Sequence of chain A:
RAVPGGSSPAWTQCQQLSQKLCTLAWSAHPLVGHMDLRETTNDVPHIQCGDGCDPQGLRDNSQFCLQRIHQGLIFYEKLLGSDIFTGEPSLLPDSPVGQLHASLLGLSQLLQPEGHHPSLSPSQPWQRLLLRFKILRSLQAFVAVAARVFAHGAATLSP

Interface contacts:
Residue M35 in chain B is in contact with residue P94 in chain A (closest heavy-atom distance 4.1 Å).
Residue P30 in chain B is in contact with residue S100 in chain A (closest heavy-atom distance 4.4 Å).
Residue Q135 in chain B is in contact with residue W137 in chain A (closest heavy-atom distance 2.2 Å).
Residue L141 in chain B is in contact with residue P94 in chain A (closest heavy-atom distance 4.4 Å).
Residue W137 in chain B interacts with residue L141 in chain A (closest heavy-atom distance 3.1 Å).
Residue L31 in chain B interacts with residue F144 in chain A (closest heavy-atom distance 3.3 Å).
Residue P94 in chain B contacts residue V32 in chain A (closest heavy-atom distance 4.9 Å).
Residue P30 in chain B is in contact with residue V102 in chain A (closest heavy-atom distance 3.9 Å).
Residue L31 in chain B interacts with residue L147 in chain A (closest heavy-atom distance 4.0 Å).
Residue L140 in chain B interacts with residue F144 in chain A (closest heavy-atom distance 3.3 Å).
Residue P94 in chain B contacts residue H34 in chain A (closest heavy-atom distance 3.5 Å).
Residue H29 in chain B is in contact with residue H29 in chain A (closest heavy-atom distance 4.0 Å).
Residue D36 in chain B contacts residue S95 in chain A (closest heavy-atom distance 4.8 Å).
Residue L141 in chain B contacts residue L140 in chain A (closest heavy-atom distance 3.4 Å).
Residue H29 in chain B interacts with residue V32 in chain A (closest heavy-atom distance 4.8 Å).
Residue E93 in chain B interacts with residue H34 in chain A (closest heavy-atom distance 3.2 Å).
Residue L31 in chain B contacts residue A28 in chain A (closest heavy-atom distance 3.0 Å).
Residue S95 in chain B is in contact with residue V32 in chain A (closest heavy-atom distance 4.5 Å).
Residue H29 in chain B contacts residue L96 in chain A (closest heavy-atom distance 4.8 Å).
Residue W137 in chain B interacts with residue H34 in chain A (closest heavy-atom distance 4.0 Å).
Residue H29 in chain B interacts with residue F144 in chain A (closest heavy-atom distance 3.6 Å).
Residue S95 in chain B interacts with residue G33 in chain A (closest heavy-atom distance 4.9 Å).
Residue L96 in chain B is in contact with residue V32 in chain A (closest heavy-atom distance 3.0 Å).
Residue V32 in chain B interacts with residue P94 in chain A (closest heavy-atom distance 3.0 Å).
Residue P136 in chain B is in contact with residue H34 in chain A (closest heavy-atom distance 3.1 Å).
Residue L31 in chain B is in contact with residue F90 in chain A (closest heavy-atom distance 4.8 Å).
Residue L97 in chain B contacts residue V32 in chain A (closest heavy-atom distance 4.2 Å).
Residue P30 in chain B is in contact with residue H29 in chain A (closest heavy-atom distance 4.2 Å).
Residue L31 in chain B contacts residue P94 in chain A (closest heavy-atom distance 4.6 Å).
Residue W137 in chain B is in contact with residue F144 in chain A (closest heavy-atom distance 4.0 Å).
Residue H34 in chain B interacts with residue S95 in chain A (closest heavy-atom distance 4.5 Å).
Residue G33 in chain B is in contact with residue L96 in chain A (closest heavy-atom distance 3.5 Å).
Residue E93 in chain B contacts residue M35 in chain A (closest heavy-atom distance 3.0 Å).
Residue G33 in chain B is in contact with residue P94 in chain A (closest heavy-atom distance 4.9 Å).
Residue Q138 in chain B is in contact with residue W137 in chain A (closest heavy-atom distance 3.0 Å).
Residue L31 in chain B interacts with residue L140 in chain A (closest heavy-atom distance 3.4 Å).
Residue V32 in chain B contacts residue F144 in chain A (closest heavy-atom distance 4.9 Å).
Residue V32 in chain B is in contact with residue S95 in chain A (closest heavy-atom distance 4.7 Å).
Residue P30 in chain B contacts residue A28 in chain A (closest heavy-atom distance 3.2 Å).
Residue P30 in chain B interacts with residue L96 in chain A (closest heavy-atom distance 2.8 Å).
Residue V32 in chain B contacts residue R143 in chain A (closest heavy-atom distance 3.6 Å).
Residue L31 in chain B is in contact with residue H29 in chain A (closest heavy-atom distance 3.5 Å).
Residue L141 in chain B interacts with residue W137 in chain A (closest heavy-atom distance 3.5 Å).
Residue V32 in chain B contacts residue L96 in chain A (closest heavy-atom distance 3.9 Å).
Residue L31 in chain B is in contact with residue V102 in chain A (closest heavy-atom distance 3.6 Å).
Residue V32 in chain B interacts with residue L140 in chain A (closest heavy-atom distance 3.7 Å).
Residue G33 in chain B is in contact with residue S95 in chain A (closest heavy-atom distance 4.7 Å).
Residue E93 in chain B is in contact with residue G33 in chain A (closest heavy-atom distance 4.8 Å).
Residue H34 in chain B contacts residue P94 in chain A (closest heavy-atom distance 5.0 Å).
Residue E93 in chain B is in contact with residue D36 in chain A (closest heavy-atom distance 3.8 Å).
Residue W137 in chain B is in contact with residue L140 in chain A (closest heavy-atom distance 3.5 Å).
Residue L140 in chain B interacts with residue L140 in chain A (closest heavy-atom distance 4.1 Å).
Residue P30 in chain B is in contact with residue P30 in chain A (closest heavy-atom distance 3.9 Å).
Residue P30 in chain B interacts with residue S27 in chain A (closest heavy-atom distance 3.8 Å).
Residue L31 in chain B interacts with residue R143 in chain A (closest heavy-atom distance 2.9 Å).
Residue P30 in chain B is in contact with residue P101 in chain A (closest heavy-atom distance 4.0 Å).
Residue W137 in chain B is in contact with residue W137 in chain A (closest heavy-atom distance 3.3 Å).
Residue L31 in chain B interacts with residue L96 in chain A (closest heavy-atom distance 3.6 Å).
Residue P94 in chain B contacts residue G33 in chain A (closest heavy-atom distance 4.0 Å).
Residue L141 in chain B interacts with residue P136 in chain A (closest heavy-atom distance 3.8 Å).

The following describes two proteins that form a bound complex.

Sequence of chain B:
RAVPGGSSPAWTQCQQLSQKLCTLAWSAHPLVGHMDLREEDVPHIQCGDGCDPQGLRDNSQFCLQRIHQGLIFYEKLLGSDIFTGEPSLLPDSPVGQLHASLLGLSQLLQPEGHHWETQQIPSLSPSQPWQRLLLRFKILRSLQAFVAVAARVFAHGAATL